Contacts between the two chains:
Residue I128 in chain A contacts residue L132 in chain B (closest heavy-atom distance 4.5 Å).

Sequence of chain B:
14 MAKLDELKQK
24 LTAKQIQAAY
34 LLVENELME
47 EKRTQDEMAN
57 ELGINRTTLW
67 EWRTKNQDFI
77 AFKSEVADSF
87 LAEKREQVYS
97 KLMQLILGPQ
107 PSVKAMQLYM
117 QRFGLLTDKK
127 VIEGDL

This data describes a binding interaction between two proteins.

Sequence of chain A:
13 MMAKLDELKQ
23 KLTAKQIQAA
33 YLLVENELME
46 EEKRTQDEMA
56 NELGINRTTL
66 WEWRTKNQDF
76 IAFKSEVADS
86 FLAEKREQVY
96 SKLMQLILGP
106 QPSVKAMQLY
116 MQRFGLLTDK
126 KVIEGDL